Contacts between the two chains:
Residue N265 in chain A is in contact with residue Q262 in chain B (closest heavy-atom distance 3.3 Å).
Residue F406 in chain A contacts residue Q327 in chain B (closest heavy-atom distance 3.6 Å).
Residue I325 in chain A is in contact with residue M142 in chain B (closest heavy-atom distance 3.6 Å).
Residue Q262 in chain A interacts with residue S261 in chain B (closest heavy-atom distance 4.2 Å).
Residue H145 in chain A contacts residue Q326 in chain B (closest heavy-atom distance 3.4 Å).
Residue M142 in chain A contacts residue L322 in chain B (closest heavy-atom distance 3.6 Å).
Residue G404 in chain A is in contact with residue Q327 in chain B (closest heavy-atom distance 3.7 Å).
Residue T87 in chain A is in contact with residue I325 in chain B (closest heavy-atom distance 4.0 Å).
Residue Q328 in chain A is in contact with residue G404 in chain B (closest heavy-atom distance 4.0 Å).
Residue Y329 in chain A contacts residue P146 in chain B (closest heavy-atom distance 4.1 Å).
Residue Q327 in chain A contacts residue S403 in chain B (closest heavy-atom distance 4.2 Å).
Residue Q326 in chain A contacts residue D89 in chain B (closest heavy-atom distance 2.8 Å).
Residue F406 in chain A interacts with residue Q328 in chain B (closest heavy-atom distance 3.8 Å).
Residue Y329 in chain A is in contact with residue I147 in chain B (closest heavy-atom distance 3.1 Å).
Residue E139 in chain A is in contact with residue L286 in chain B (closest heavy-atom distance 3.7 Å).
Residue P146 in chain A interacts with residue L322 in chain B (closest heavy-atom distance 3.9 Å).
Residue G404 in chain A contacts residue Q328 in chain B (closest heavy-atom distance 4.0 Å).
Residue L322 in chain A is in contact with residue M142 in chain B (closest heavy-atom distance 3.6 Å).
Residue S261 in chain A contacts residue Q262 in chain B (closest heavy-atom distance 4.2 Å).
Residue I325 in chain A contacts residue R123 in chain B (closest heavy-atom distance 2.8 Å).
Residue Q328 in chain A contacts residue F406 in chain B (closest heavy-atom distance 3.8 Å).
Residue D281 in chain A is in contact with residue H135 in chain B (closest heavy-atom distance 4.1 Å).
Residue I325 in chain A is in contact with residue T87 in chain B (closest heavy-atom distance 4.0 Å).
Residue S403 in chain A interacts with residue Q328 in chain B (closest heavy-atom distance 4.1 Å).
Residue H145 in chain A interacts with residue Y329 in chain B (closest heavy-atom distance 3.3 Å).
Residue I147 in chain A is in contact with residue Y329 in chain B (closest heavy-atom distance 3.1 Å).
Residue Q320 in chain A contacts residue Q262 in chain B (closest heavy-atom distance 2.7 Å).
Residue Q262 in chain A interacts with residue N265 in chain B (closest heavy-atom distance 3.3 Å).
Residue D89 in chain A interacts with residue Q326 in chain B (closest heavy-atom distance 2.8 Å).
Residue Q262 in chain A is in contact with residue Q262 in chain B (closest heavy-atom distance 3.3 Å).
Residue M142 in chain A interacts with residue Q326 in chain B (closest heavy-atom distance 3.3 Å).
Residue R123 in chain A contacts residue I325 in chain B (closest heavy-atom distance 2.8 Å).
Residue V132 in chain A interacts with residue I325 in chain B (closest heavy-atom distance 3.7 Å).
Residue T87 in chain A interacts with residue Q326 in chain B (closest heavy-atom distance 3.3 Å).
Residue Q326 in chain A interacts with residue H145 in chain B (closest heavy-atom distance 3.4 Å).
Residue H145 in chain A is in contact with residue L322 in chain B (closest heavy-atom distance 4.0 Å).
Residue H135 in chain A is in contact with residue D281 in chain B (closest heavy-atom distance 4.1 Å).
Residue N405 in chain A contacts residue Y329 in chain B (closest heavy-atom distance 2.8 Å).
Residue Y329 in chain A contacts residue N405 in chain B (closest heavy-atom distance 2.8 Å).
Residue Q262 in chain A contacts residue Q320 in chain B (closest heavy-atom distance 2.7 Å).
Residue I325 in chain A is in contact with residue V132 in chain B (closest heavy-atom distance 3.7 Å).
Residue N405 in chain A contacts residue Q327 in chain B (closest heavy-atom distance 2.6 Å).
Residue Q327 in chain A is in contact with residue G404 in chain B (closest heavy-atom distance 3.7 Å).
Residue Q326 in chain A interacts with residue M142 in chain B (closest heavy-atom distance 3.3 Å).
Residue Y329 in chain A contacts residue H145 in chain B (closest heavy-atom distance 3.3 Å).
Residue L286 in chain A interacts with residue E139 in chain B (closest heavy-atom distance 3.7 Å).
Residue L286 in chain A is in contact with residue R143 in chain B (closest heavy-atom distance 4.0 Å).
Residue H135 in chain A interacts with residue A283 in chain B (closest heavy-atom distance 3.5 Å).
Residue L322 in chain A is in contact with residue H145 in chain B (closest heavy-atom distance 4.0 Å).
Residue R143 in chain A is in contact with residue L286 in chain B (closest heavy-atom distance 4.0 Å).
Residue M142 in chain A is in contact with residue I325 in chain B (closest heavy-atom distance 3.6 Å).
Residue A283 in chain A interacts with residue H135 in chain B (closest heavy-atom distance 3.5 Å).
Residue Q326 in chain A contacts residue T87 in chain B (closest heavy-atom distance 3.3 Å).
Residue G330 in chain A interacts with residue N405 in chain B (closest heavy-atom distance 3.4 Å).
Residue N405 in chain A contacts residue G330 in chain B (closest heavy-atom distance 3.4 Å).
Residue P146 in chain A is in contact with residue Y329 in chain B (closest heavy-atom distance 4.1 Å).
Residue L322 in chain A interacts with residue P146 in chain B (closest heavy-atom distance 3.9 Å).
Residue Q328 in chain A is in contact with residue S403 in chain B (closest heavy-atom distance 4.1 Å).
Residue Q327 in chain A is in contact with residue F406 in chain B (closest heavy-atom distance 3.6 Å).
Residue Q327 in chain A interacts with residue N405 in chain B (closest heavy-atom distance 2.6 Å).

These two protein chains interact to form a complex.

Sequence of chain A:
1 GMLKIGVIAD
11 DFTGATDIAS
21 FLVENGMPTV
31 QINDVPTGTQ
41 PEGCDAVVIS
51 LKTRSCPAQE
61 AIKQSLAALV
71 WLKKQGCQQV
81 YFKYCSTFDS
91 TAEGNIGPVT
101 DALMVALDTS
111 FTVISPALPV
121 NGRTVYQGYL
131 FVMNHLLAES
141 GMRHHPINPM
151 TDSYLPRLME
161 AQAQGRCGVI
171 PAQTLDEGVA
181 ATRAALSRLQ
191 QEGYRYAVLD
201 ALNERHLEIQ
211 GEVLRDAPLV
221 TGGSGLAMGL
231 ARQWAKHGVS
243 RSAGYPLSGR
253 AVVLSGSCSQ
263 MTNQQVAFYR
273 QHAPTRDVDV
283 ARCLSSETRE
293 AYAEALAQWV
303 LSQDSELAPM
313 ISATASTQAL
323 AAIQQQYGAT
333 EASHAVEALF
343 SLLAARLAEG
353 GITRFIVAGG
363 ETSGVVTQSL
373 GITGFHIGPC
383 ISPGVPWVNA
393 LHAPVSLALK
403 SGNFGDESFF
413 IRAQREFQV

Sequence of chain B:
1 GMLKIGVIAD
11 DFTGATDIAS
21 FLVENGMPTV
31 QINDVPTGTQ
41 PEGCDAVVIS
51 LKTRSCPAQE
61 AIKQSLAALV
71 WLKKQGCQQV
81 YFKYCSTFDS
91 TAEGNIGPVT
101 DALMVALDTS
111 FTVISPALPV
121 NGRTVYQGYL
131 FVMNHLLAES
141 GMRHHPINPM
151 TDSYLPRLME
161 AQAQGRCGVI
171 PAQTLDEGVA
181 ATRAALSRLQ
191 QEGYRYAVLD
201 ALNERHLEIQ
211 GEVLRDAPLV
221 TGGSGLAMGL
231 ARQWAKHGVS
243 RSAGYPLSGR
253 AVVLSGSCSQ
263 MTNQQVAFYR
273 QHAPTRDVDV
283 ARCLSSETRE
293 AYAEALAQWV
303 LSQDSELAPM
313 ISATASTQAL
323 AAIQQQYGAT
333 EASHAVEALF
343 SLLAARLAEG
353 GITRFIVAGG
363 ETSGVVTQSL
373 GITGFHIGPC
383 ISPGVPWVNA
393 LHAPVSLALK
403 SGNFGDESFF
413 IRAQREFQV